These two protein chains interact to form a complex.

Sequence of protein 1:
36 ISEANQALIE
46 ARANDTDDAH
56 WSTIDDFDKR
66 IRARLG

Contacts between the two chains:
Residue I82 in protein 2 contacts residue W56 in protein 1 (closest heavy-atom distance 4.2 Å).
Residue L83 in protein 2 interacts with residue R47 in protein 1 (closest heavy-atom distance 3.0 Å).
Residue R86 in protein 2 interacts with residue N40 in protein 1 (closest heavy-atom distance 2.7 Å).
Residue G10 in protein 2 interacts with residue R47 in protein 1 (closest heavy-atom distance 2.8 Å).
Residue R6 in protein 2 is in contact with residue D53 in protein 1 (closest heavy-atom distance 3.2 Å).
Residue K57 in protein 2 contacts residue E45 in protein 1 (closest heavy-atom distance 2.9 Å).
Residue L55 in protein 2 interacts with residue I44 in protein 1 (closest heavy-atom distance 3.7 Å).
Residue N9 in protein 2 interacts with residue F62 in protein 1 (closest heavy-atom distance 4.2 Å).
Residue N9 in protein 2 interacts with residue S57 in protein 1 (closest heavy-atom distance 2.4 Å).
Residue L5 in protein 2 is in contact with residue T58 in protein 1 (closest heavy-atom distance 3.8 Å).
Residue Y59 in protein 2 contacts residue A48 in protein 1 (closest heavy-atom distance 3.2 Å).
Residue F56 in protein 2 is in contact with residue Q41 in protein 1 (closest heavy-atom distance 3.8 Å).
Residue H8 in protein 2 is in contact with residue W56 in protein 1 (closest heavy-atom distance 3.2 Å).
Residue F37 in protein 2 interacts with residue F62 in protein 1 (closest heavy-atom distance 4.2 Å).
Residue E12 in protein 2 interacts with residue F62 in protein 1 (closest heavy-atom distance 3.4 Å).
Residue F16 in protein 2 interacts with residue R69 in protein 1 (closest heavy-atom distance 3.3 Å).
Residue H8 in protein 2 interacts with residue F62 in protein 1 (closest heavy-atom distance 3.6 Å).
Residue H8 in protein 2 interacts with residue R47 in protein 1 (closest heavy-atom distance 3.3 Å).
Residue D14 in protein 2 contacts residue L43 in protein 1 (closest heavy-atom distance 4.2 Å).
Residue A84 in protein 2 contacts residue R47 in protein 1 (closest heavy-atom distance 3.7 Å).
Residue F16 in protein 2 is in contact with residue L70 in protein 1 (closest heavy-atom distance 3.7 Å).
Residue A84 in protein 2 interacts with residue I44 in protein 1 (closest heavy-atom distance 3.5 Å).
Residue V7 in protein 2 contacts residue H55 in protein 1 (closest heavy-atom distance 3.5 Å).
Residue V11 in protein 2 is in contact with residue R47 in protein 1 (closest heavy-atom distance 3.8 Å).
Residue L83 in protein 2 interacts with residue A48 in protein 1 (closest heavy-atom distance 3.9 Å).
Residue F56 in protein 2 contacts residue I44 in protein 1 (closest heavy-atom distance 3.7 Å).
Residue Y34 in protein 2 contacts residue D63 in protein 1 (closest heavy-atom distance 2.5 Å).
Residue A72 in protein 2 interacts with residue I44 in protein 1 (closest heavy-atom distance 3.4 Å).
Residue Y34 in protein 2 contacts residue R67 in protein 1 (closest heavy-atom distance 3.9 Å).
Residue F56 in protein 2 interacts with residue E45 in protein 1 (closest heavy-atom distance 2.9 Å).
Residue D31 in protein 2 contacts residue R67 in protein 1 (closest heavy-atom distance 4.1 Å).
Residue R6 in protein 2 is in contact with residue S57 in protein 1 (closest heavy-atom distance 3.9 Å).
Residue V7 in protein 2 interacts with residue S57 in protein 1 (closest heavy-atom distance 2.9 Å).
Residue R6 in protein 2 interacts with residue W56 in protein 1 (closest heavy-atom distance 3.1 Å).
Residue V7 in protein 2 interacts with residue F62 in protein 1 (closest heavy-atom distance 3.5 Å).
Residue L15 in protein 2 interacts with residue I66 in protein 1 (closest heavy-atom distance 3.6 Å).
Residue L83 in protein 2 contacts residue I44 in protein 1 (closest heavy-atom distance 3.9 Å).
Residue D14 in protein 2 is in contact with residue R47 in protein 1 (closest heavy-atom distance 2.5 Å).
Residue Y70 in protein 2 interacts with residue I36 in protein 1 (closest heavy-atom distance 4.0 Å).
Residue V11 in protein 2 interacts with residue F62 in protein 1 (closest heavy-atom distance 4.0 Å).
Residue Y59 in protein 2 contacts residue E45 in protein 1 (closest heavy-atom distance 4.0 Å).
Residue N9 in protein 2 interacts with residue R65 in protein 1 (closest heavy-atom distance 3.2 Å).
Residue Y59 in protein 2 contacts residue I44 in protein 1 (closest heavy-atom distance 4.1 Å).
Residue V7 in protein 2 is in contact with residue W56 in protein 1 (closest heavy-atom distance 3.5 Å).
Residue H8 in protein 2 contacts residue D50 in protein 1 (closest heavy-atom distance 3.1 Å).
Residue D81 in protein 2 contacts residue W56 in protein 1 (closest heavy-atom distance 4.2 Å).
Residue Y34 in protein 2 contacts residue I66 in protein 1 (closest heavy-atom distance 3.1 Å).
Residue N35 in protein 2 is in contact with residue R67 in protein 1 (closest heavy-atom distance 3.3 Å).
Residue L55 in protein 2 interacts with residue I36 in protein 1 (closest heavy-atom distance 4.1 Å).
Residue R74 in protein 2 contacts residue A48 in protein 1 (closest heavy-atom distance 3.2 Å).
Residue N9 in protein 2 is in contact with residue A54 in protein 1 (closest heavy-atom distance 3.6 Å).
Residue E12 in protein 2 contacts residue R69 in protein 1 (closest heavy-atom distance 3.5 Å).
Residue E12 in protein 2 interacts with residue R65 in protein 1 (closest heavy-atom distance 3.1 Å).
Residue L83 in protein 2 interacts with residue W56 in protein 1 (closest heavy-atom distance 3.7 Å).
Residue N9 in protein 2 contacts residue H55 in protein 1 (closest heavy-atom distance 2.8 Å).
Residue R86 in protein 2 interacts with residue L43 in protein 1 (closest heavy-atom distance 3.4 Å).
Residue L5 in protein 2 interacts with residue I59 in protein 1 (closest heavy-atom distance 3.9 Å).
Residue H8 in protein 2 contacts residue H55 in protein 1 (closest heavy-atom distance 3.5 Å).
Residue T42 in protein 2 is in contact with residue I59 in protein 1 (closest heavy-atom distance 4.0 Å).
Residue V41 in protein 2 is in contact with residue I59 in protein 1 (closest heavy-atom distance 4.2 Å).

Sequence of protein 2:
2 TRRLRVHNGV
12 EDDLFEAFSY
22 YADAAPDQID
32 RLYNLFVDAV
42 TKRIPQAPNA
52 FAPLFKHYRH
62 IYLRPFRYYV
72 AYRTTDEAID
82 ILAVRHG